Sequence of the second protein:
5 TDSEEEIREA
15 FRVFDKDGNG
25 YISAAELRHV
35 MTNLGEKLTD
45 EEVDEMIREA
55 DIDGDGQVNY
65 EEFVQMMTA

Residue-level contacts at the interface:
Residue L198 in the first protein is in contact with residue V17 in the second protein (closest heavy-atom distance 3.8 Å).
Residue I244 in the first protein contacts residue M35 in the second protein (closest heavy-atom distance 3.5 Å).
Residue I238 in the first protein is in contact with residue E53 in the second protein (closest heavy-atom distance 3.6 Å).
Residue L233 in the first protein interacts with residue E49 in the second protein (closest heavy-atom distance 3.7 Å).
Residue A364 in the first protein interacts with residue Y64 in the second protein (closest heavy-atom distance 3.1 Å).
Residue R338 in the first protein contacts residue G22 in the second protein (closest heavy-atom distance 3.9 Å).
Residue R338 in the first protein contacts residue R16 in the second protein (closest heavy-atom distance 3.1 Å).
Residue F201 in the first protein is in contact with residue L38 in the second protein (closest heavy-atom distance 3.8 Å).
Residue R202 in the first protein is in contact with residue L38 in the second protein (closest heavy-atom distance 3.7 Å).
Residue I238 in the first protein contacts residue E49 in the second protein (closest heavy-atom distance 3.3 Å).
Residue D359 in the first protein interacts with residue G22 in the second protein (closest heavy-atom distance 3.6 Å).
Residue R259 in the first protein interacts with residue D6 in the second protein (closest heavy-atom distance 3.1 Å).
Residue G363 in the first protein contacts residue R12 in the second protein (closest heavy-atom distance 3.7 Å).
Residue R246 in the first protein contacts residue M71 in the second protein (closest heavy-atom distance 3.3 Å).
Residue G339 in the first protein interacts with residue K20 in the second protein (closest heavy-atom distance 3.3 Å).
Residue R235 in the first protein interacts with residue E53 in the second protein (closest heavy-atom distance 3.6 Å).
Residue T255 in the first protein interacts with residue D6 in the second protein (closest heavy-atom distance 3.7 Å).
Residue R258 in the first protein is in contact with residue E13 in the second protein (closest heavy-atom distance 2.6 Å).
Residue R338 in the first protein interacts with residue D19 in the second protein (closest heavy-atom distance 3.0 Å).
Residue V253 in the first protein interacts with residue V17 in the second protein (closest heavy-atom distance 3.9 Å).
Residue A364 in the first protein contacts residue E8 in the second protein (closest heavy-atom distance 2.9 Å).
Residue V215 in the first protein interacts with residue E40 in the second protein (closest heavy-atom distance 3.0 Å).
Residue A249 in the first protein interacts with residue F18 in the second protein (closest heavy-atom distance 3.5 Å).
Residue W242 in the first protein is in contact with residue A54 in the second protein (closest heavy-atom distance 3.9 Å).
Residue V343 in the first protein is in contact with residue V17 in the second protein (closest heavy-atom distance 3.9 Å).
Residue A245 in the first protein is in contact with residue F18 in the second protein (closest heavy-atom distance 3.5 Å).
Residue R202 in the first protein contacts residue N37 in the second protein (closest heavy-atom distance 3.9 Å).
Residue L198 in the first protein contacts residue V34 in the second protein (closest heavy-atom distance 3.9 Å).
Residue R348 in the first protein is in contact with residue E13 in the second protein (closest heavy-atom distance 2.9 Å).
Residue T255 in the first protein is in contact with residue E10 in the second protein (closest heavy-atom distance 3.9 Å).
Residue G248 in the first protein interacts with residue L38 in the second protein (closest heavy-atom distance 3.9 Å).
Residue R250 in the first protein interacts with residue D6 in the second protein (closest heavy-atom distance 2.7 Å).
Residue L362 in the first protein interacts with residue R16 in the second protein (closest heavy-atom distance 3.0 Å).
Residue D360 in the first protein is in contact with residue G22 in the second protein (closest heavy-atom distance 3.5 Å).
Residue I244 in the first protein interacts with residue L38 in the second protein (closest heavy-atom distance 3.4 Å).
Residue A245 in the first protein interacts with residue M35 in the second protein (closest heavy-atom distance 3.6 Å).
Residue R206 in the first protein is in contact with residue G39 in the second protein (closest heavy-atom distance 3.2 Å).
Residue R338 in the first protein interacts with residue K20 in the second protein (closest heavy-atom distance 3.6 Å).
Residue W242 in the first protein is in contact with residue M50 in the second protein (closest heavy-atom distance 2.9 Å).
Residue L241 in the first protein contacts residue E40 in the second protein (closest heavy-atom distance 3.7 Å).
Residue L198 in the first protein contacts residue L38 in the second protein (closest heavy-atom distance 3.9 Å).
Residue G363 in the first protein interacts with residue E8 in the second protein (closest heavy-atom distance 3.8 Å).
Residue S199 in the first protein contacts residue N37 in the second protein (closest heavy-atom distance 3.4 Å).
Residue A245 in the first protein contacts residue L38 in the second protein (closest heavy-atom distance 3.8 Å).
Residue H197 in the first protein is in contact with residue N37 in the second protein (closest heavy-atom distance 3.2 Å).
Residue W242 in the first protein is in contact with residue F18 in the second protein (closest heavy-atom distance 3.8 Å).
Residue S214 in the first protein interacts with residue E40 in the second protein (closest heavy-atom distance 3.8 Å).
Residue W242 in the first protein is in contact with residue M70 in the second protein (closest heavy-atom distance 3.7 Å).
Residue L241 in the first protein interacts with residue M35 in the second protein (closest heavy-atom distance 3.8 Å).
Residue V253 in the first protein interacts with residue E13 in the second protein (closest heavy-atom distance 3.8 Å).
Residue R348 in the first protein is in contact with residue E10 in the second protein (closest heavy-atom distance 3.6 Å).
Residue R202 in the first protein interacts with residue G39 in the second protein (closest heavy-atom distance 3.8 Å).
Residue I238 in the first protein contacts residue M50 in the second protein (closest heavy-atom distance 3.8 Å).
Residue R237 in the first protein contacts residue E46 in the second protein (closest heavy-atom distance 2.6 Å).
Residue R348 in the first protein contacts residue E9 in the second protein (closest heavy-atom distance 3.3 Å).
Residue L241 in the first protein is in contact with residue M50 in the second protein (closest heavy-atom distance 3.8 Å).
Residue L362 in the first protein contacts residue R12 in the second protein (closest heavy-atom distance 3.2 Å).
Residue R259 in the first protein interacts with residue E10 in the second protein (closest heavy-atom distance 2.9 Å).
Residue D360 in the first protein interacts with residue R16 in the second protein (closest heavy-atom distance 2.7 Å).
Residue F358 in the first protein interacts with residue R16 in the second protein (closest heavy-atom distance 3.6 Å).

Sequence of the first protein:
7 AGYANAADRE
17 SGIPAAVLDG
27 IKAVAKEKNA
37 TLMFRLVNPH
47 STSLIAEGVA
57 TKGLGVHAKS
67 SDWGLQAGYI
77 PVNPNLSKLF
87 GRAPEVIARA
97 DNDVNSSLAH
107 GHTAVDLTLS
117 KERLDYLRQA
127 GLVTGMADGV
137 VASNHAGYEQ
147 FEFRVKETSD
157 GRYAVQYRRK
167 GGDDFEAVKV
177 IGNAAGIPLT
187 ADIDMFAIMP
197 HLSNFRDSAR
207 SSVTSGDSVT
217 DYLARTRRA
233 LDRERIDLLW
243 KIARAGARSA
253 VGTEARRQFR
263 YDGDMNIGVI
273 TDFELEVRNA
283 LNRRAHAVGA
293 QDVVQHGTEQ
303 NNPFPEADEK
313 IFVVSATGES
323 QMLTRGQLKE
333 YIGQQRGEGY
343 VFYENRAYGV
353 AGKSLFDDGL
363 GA

The following describes two proteins that form a bound complex.